These two protein chains interact to form a complex.

Interface contacts:
Residue R87 in chain B interacts with residue K13 in chain A (closest heavy-atom distance 3.5 Å).
Residue Y49 in chain B is in contact with residue L12 in chain A (closest heavy-atom distance 4.0 Å).
Residue Y49 in chain B interacts with residue R11 in chain A (closest heavy-atom distance 3.4 Å).
Residue R48 in chain B interacts with residue T15 in chain A (closest heavy-atom distance 4.6 Å).
Residue F53 in chain B is in contact with residue R11 in chain A (closest heavy-atom distance 3.6 Å).
Residue Y143 in chain B is in contact with residue F19 in chain A (closest heavy-atom distance 3.7 Å).
Residue F94 in chain B interacts with residue L12 in chain A (closest heavy-atom distance 4.0 Å).
Residue L78 in chain B is in contact with residue S9 in chain A (closest heavy-atom distance 4.4 Å).
Residue S70 in chain B is in contact with residue M5 in chain A (closest heavy-atom distance 3.6 Å).
Residue V74 in chain B is in contact with residue L12 in chain A (closest heavy-atom distance 3.6 Å).
Residue Q73 in chain B contacts residue M5 in chain A (closest heavy-atom distance 3.5 Å).
Residue N84 in chain B is in contact with residue G16 in chain A (closest heavy-atom distance 4.2 Å).
Residue L60 in chain B contacts residue M5 in chain A (closest heavy-atom distance 3.4 Å).
Residue Y49 in chain B interacts with residue L8 in chain A (closest heavy-atom distance 3.2 Å).
Residue L56 in chain B interacts with residue L12 in chain A (closest heavy-atom distance 3.9 Å).
Residue E77 in chain B contacts residue K13 in chain A (closest heavy-atom distance 2.8 Å).
Residue V89 in chain B contacts residue F19 in chain A (closest heavy-atom distance 4.3 Å).
Residue E77 in chain B interacts with residue S9 in chain A (closest heavy-atom distance 3.2 Å).
Residue F45 in chain B is in contact with residue T15 in chain A (closest heavy-atom distance 3.5 Å).
Residue N84 in chain B contacts residue D17 in chain A (closest heavy-atom distance 2.9 Å).
Residue L142 in chain B contacts residue S23 in chain A (closest heavy-atom distance 3.6 Å).
Residue L78 in chain B is in contact with residue L12 in chain A (closest heavy-atom distance 4.0 Å).
Residue A90 in chain B contacts residue L12 in chain A (closest heavy-atom distance 3.7 Å).
Residue G86 in chain B is in contact with residue D17 in chain A (closest heavy-atom distance 4.9 Å).
Residue L60 in chain B interacts with residue L8 in chain A (closest heavy-atom distance 3.7 Å).
Residue R48 in chain B contacts residue M22 in chain A (closest heavy-atom distance 2.6 Å).
Residue F45 in chain B is in contact with residue F19 in chain A (closest heavy-atom distance 4.3 Å).
Residue Y143 in chain B interacts with residue D20 in chain A (closest heavy-atom distance 3.2 Å).
Residue R87 in chain B contacts residue G16 in chain A (closest heavy-atom distance 4.0 Å).
Residue L56 in chain B contacts residue L8 in chain A (closest heavy-atom distance 3.9 Å).
Residue G86 in chain B contacts residue D20 in chain A (closest heavy-atom distance 3.6 Å).
Residue L78 in chain B interacts with residue K13 in chain A (closest heavy-atom distance 3.6 Å).
Residue R48 in chain B contacts residue L18 in chain A (closest heavy-atom distance 4.0 Å).
Residue E44 in chain B contacts residue F19 in chain A (closest heavy-atom distance 3.5 Å).
Residue N84 in chain B interacts with residue D20 in chain A (closest heavy-atom distance 3.5 Å).
Residue G86 in chain B contacts residue F19 in chain A (closest heavy-atom distance 4.7 Å).
Residue R48 in chain B is in contact with residue F19 in chain A (closest heavy-atom distance 3.9 Å).
Residue Q59 in chain B contacts residue L8 in chain A (closest heavy-atom distance 4.3 Å).
Residue Y143 in chain B contacts residue S23 in chain A (closest heavy-atom distance 3.5 Å).
Residue R87 in chain B contacts residue D17 in chain A (closest heavy-atom distance 2.7 Å).
Residue L60 in chain B is in contact with residue D4 in chain A (closest heavy-atom distance 4.6 Å).
Residue D81 in chain B is in contact with residue K13 in chain A (closest heavy-atom distance 2.9 Å).
Residue F53 in chain B interacts with residue V14 in chain A (closest heavy-atom distance 4.4 Å).
Residue Q73 in chain B is in contact with residue E6 in chain A (closest heavy-atom distance 4.7 Å).
Residue R80 in chain B is in contact with residue K13 in chain A (closest heavy-atom distance 3.7 Å).
Residue F45 in chain B interacts with residue G16 in chain A (closest heavy-atom distance 3.7 Å).
Residue Y49 in chain B contacts residue T15 in chain A (closest heavy-atom distance 3.8 Å).
Residue F53 in chain B is in contact with residue T15 in chain A (closest heavy-atom distance 3.5 Å).
Residue A90 in chain B contacts residue G16 in chain A (closest heavy-atom distance 4.5 Å).
Residue V74 in chain B is in contact with residue M5 in chain A (closest heavy-atom distance 3.9 Å).
Residue F94 in chain B contacts residue L8 in chain A (closest heavy-atom distance 3.6 Å).
Residue G86 in chain B contacts residue G16 in chain A (closest heavy-atom distance 3.2 Å).
Residue V74 in chain B is in contact with residue L8 in chain A (closest heavy-atom distance 4.1 Å).
Residue A41 in chain B contacts residue F19 in chain A (closest heavy-atom distance 3.7 Å).
Residue W85 in chain B interacts with residue D20 in chain A (closest heavy-atom distance 3.7 Å).
Residue V74 in chain B interacts with residue S9 in chain A (closest heavy-atom distance 3.6 Å).
Residue F45 in chain B is in contact with residue L12 in chain A (closest heavy-atom distance 3.9 Å).

Sequence of chain B:
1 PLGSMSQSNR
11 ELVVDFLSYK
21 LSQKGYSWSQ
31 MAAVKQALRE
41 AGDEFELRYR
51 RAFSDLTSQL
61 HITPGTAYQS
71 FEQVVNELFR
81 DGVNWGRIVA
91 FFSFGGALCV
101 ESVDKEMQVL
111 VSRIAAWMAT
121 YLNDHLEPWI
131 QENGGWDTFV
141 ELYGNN

Sequence of chain A:
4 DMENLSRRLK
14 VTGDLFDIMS